Residue-level contacts at the interface:
Residue R30 in the first protein is in contact with residue R39 in the second protein (closest heavy-atom distance 3.5 Å).
Residue L18 in the first protein is in contact with residue L55 in the second protein (closest heavy-atom distance 3.6 Å).
Residue R29 in the first protein contacts residue V45 in the second protein (closest heavy-atom distance 3.7 Å).
Residue P26 in the first protein interacts with residue V45 in the second protein (closest heavy-atom distance 4.1 Å).
Residue R47 in the first protein is in contact with residue E53 in the second protein (closest heavy-atom distance 3.0 Å).
Residue R47 in the first protein contacts residue I57 in the second protein (closest heavy-atom distance 3.8 Å).
Residue A22 in the first protein is in contact with residue V50 in the second protein (closest heavy-atom distance 4.7 Å).
Residue L25 in the first protein contacts residue V50 in the second protein (closest heavy-atom distance 3.7 Å).
Residue R30 in the first protein is in contact with residue V46 in the second protein (closest heavy-atom distance 3.8 Å).
Residue R29 in the first protein contacts residue E48 in the second protein (closest heavy-atom distance 4.0 Å).
Residue R29 in the first protein is in contact with residue P49 in the second protein (closest heavy-atom distance 4.0 Å).
Residue L50 in the first protein is in contact with residue F54 in the second protein (closest heavy-atom distance 3.6 Å).
Residue L25 in the first protein interacts with residue L55 in the second protein (closest heavy-atom distance 4.2 Å).
Residue R29 in the first protein contacts residue F54 in the second protein (closest heavy-atom distance 3.5 Å).
Residue A34 in the first protein interacts with residue F42 in the second protein (closest heavy-atom distance 3.8 Å).
Residue L50 in the first protein contacts residue L58 in the second protein (closest heavy-atom distance 4.3 Å).
Residue A22 in the first protein is in contact with residue L55 in the second protein (closest heavy-atom distance 4.1 Å).
Residue L50 in the first protein interacts with residue I57 in the second protein (closest heavy-atom distance 3.5 Å).
Residue L25 in the first protein is in contact with residue L58 in the second protein (closest heavy-atom distance 4.2 Å).
Residue L17 in the first protein is in contact with residue A61 in the second protein (closest heavy-atom distance 4.0 Å).
Residue V46 in the first protein contacts residue F54 in the second protein (closest heavy-atom distance 3.7 Å).
Residue L21 in the first protein is in contact with residue L58 in the second protein (closest heavy-atom distance 4.2 Å).
Residue E51 in the first protein interacts with residue I57 in the second protein (closest heavy-atom distance 3.7 Å).
Residue L25 in the first protein interacts with residue F54 in the second protein (closest heavy-atom distance 4.0 Å).
Residue A54 in the first protein contacts residue A61 in the second protein (closest heavy-atom distance 4.2 Å).
Residue P26 in the first protein is in contact with residue V50 in the second protein (closest heavy-atom distance 3.9 Å).
Residue R29 in the first protein interacts with residue V50 in the second protein (closest heavy-atom distance 4.9 Å).
Residue A22 in the first protein is in contact with residue L58 in the second protein (closest heavy-atom distance 4.5 Å).
Residue L18 in the first protein interacts with residue L58 in the second protein (closest heavy-atom distance 3.9 Å).
Residue R30 in the first protein contacts residue V45 in the second protein (closest heavy-atom distance 3.8 Å).
Residue R29 in the first protein is in contact with residue P51 in the second protein (closest heavy-atom distance 3.8 Å).
Residue L17 in the first protein is in contact with residue L58 in the second protein (closest heavy-atom distance 3.8 Å).
Residue L18 in the first protein contacts residue R59 in the second protein (closest heavy-atom distance 3.7 Å).
Residue Q39 in the first protein interacts with residue V45 in the second protein (closest heavy-atom distance 3.5 Å).
Residue E51 in the first protein contacts residue E53 in the second protein (closest heavy-atom distance 4.7 Å).
Residue R33 in the first protein interacts with residue F42 in the second protein (closest heavy-atom distance 3.6 Å).
Residue D43 in the first protein contacts residue P51 in the second protein (closest heavy-atom distance 4.7 Å).
Residue P26 in the first protein is in contact with residue V46 in the second protein (closest heavy-atom distance 3.4 Å).
Residue Y27 in the first protein interacts with residue V46 in the second protein (closest heavy-atom distance 3.9 Å).
Residue R30 in the first protein interacts with residue F42 in the second protein (closest heavy-atom distance 3.6 Å).
Residue A54 in the first protein interacts with residue I57 in the second protein (closest heavy-atom distance 3.3 Å).
Residue A54 in the first protein contacts residue K60 in the second protein (closest heavy-atom distance 4.6 Å).
Residue D43 in the first protein interacts with residue F54 in the second protein (closest heavy-atom distance 3.8 Å).
Residue R47 in the first protein is in contact with residue F54 in the second protein (closest heavy-atom distance 4.0 Å).

The following describes two proteins that form a bound complex.

Sequence of the first protein:
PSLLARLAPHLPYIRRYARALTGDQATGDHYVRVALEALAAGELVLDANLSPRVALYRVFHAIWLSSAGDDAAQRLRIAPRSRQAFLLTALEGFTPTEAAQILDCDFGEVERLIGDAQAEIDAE

Sequence of the second protein:
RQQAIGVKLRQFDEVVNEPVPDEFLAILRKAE